Sequence of the first protein:
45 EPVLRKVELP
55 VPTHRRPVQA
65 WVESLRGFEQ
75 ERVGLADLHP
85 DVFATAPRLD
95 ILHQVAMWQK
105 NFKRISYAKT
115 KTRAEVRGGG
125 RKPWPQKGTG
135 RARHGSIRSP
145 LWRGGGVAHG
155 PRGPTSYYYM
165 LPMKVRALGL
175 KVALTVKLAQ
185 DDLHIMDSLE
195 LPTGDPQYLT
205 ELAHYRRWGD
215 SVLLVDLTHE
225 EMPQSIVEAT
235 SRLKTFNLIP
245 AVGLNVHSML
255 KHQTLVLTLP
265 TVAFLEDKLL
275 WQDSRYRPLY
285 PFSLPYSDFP

The following describes two proteins that form a bound complex.

Sequence of the second protein:
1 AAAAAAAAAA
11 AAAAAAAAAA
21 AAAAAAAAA

Contacts between the two chains:
Residue G132 in the first protein contacts residue A21 in the second protein (closest heavy-atom distance 3.1 Å).
Residue R135 in the first protein interacts with residue A17 in the second protein (closest heavy-atom distance 4.8 Å).
Residue T133 in the first protein is in contact with residue A21 in the second protein (closest heavy-atom distance 3.5 Å).
Residue R135 in the first protein is in contact with residue A18 in the second protein (closest heavy-atom distance 4.8 Å).
Residue G132 in the first protein is in contact with residue A22 in the second protein (closest heavy-atom distance 4.7 Å).
Residue T133 in the first protein contacts residue A20 in the second protein (closest heavy-atom distance 3.7 Å).